Contacts between the two chains:
Residue L55 in protein 2 is in contact with residue L9 in protein 1 (closest heavy-atom distance 4.0 Å).
Residue V126 in protein 2 is in contact with residue W10 in protein 1 (closest heavy-atom distance 4.2 Å).
Residue L168 in protein 2 is in contact with residue L9 in protein 1 (closest heavy-atom distance 3.9 Å).
Residue H166 in protein 2 interacts with residue W10 in protein 1 (closest heavy-atom distance 4.0 Å).
Residue R142 in protein 2 contacts residue S12 in protein 1 (closest heavy-atom distance 2.8 Å).
Residue R142 in protein 2 contacts residue W10 in protein 1 (closest heavy-atom distance 3.1 Å).
Residue H251 in protein 2 interacts with residue W10 in protein 1 (closest heavy-atom distance 2.7 Å).
Residue L144 in protein 2 interacts with residue S12 in protein 1 (closest heavy-atom distance 4.7 Å).
Residue L55 in protein 2 contacts residue Y8 in protein 1 (closest heavy-atom distance 4.0 Å).
Residue L55 in protein 2 is in contact with residue F5 in protein 1 (closest heavy-atom distance 4.1 Å).
Residue A255 in protein 2 contacts residue W10 in protein 1 (closest heavy-atom distance 3.6 Å).
Residue T64 in protein 2 interacts with residue Y8 in protein 1 (closest heavy-atom distance 4.5 Å).
Residue L31 in protein 2 contacts residue Y8 in protein 1 (closest heavy-atom distance 5.0 Å).
Residue Y149 in protein 2 is in contact with residue F5 in protein 1 (closest heavy-atom distance 4.9 Å).
Residue S101 in protein 2 interacts with residue K13 in protein 1 (closest heavy-atom distance 2.6 Å).
Residue Y57 in protein 2 interacts with residue S12 in protein 1 (closest heavy-atom distance 3.0 Å).
Residue V125 in protein 2 contacts residue L9 in protein 1 (closest heavy-atom distance 3.5 Å).
Residue Y57 in protein 2 interacts with residue Y8 in protein 1 (closest heavy-atom distance 4.0 Å).
Residue L66 in protein 2 contacts residue Y8 in protein 1 (closest heavy-atom distance 3.3 Å).
Residue N259 in protein 2 contacts residue S2 in protein 1 (closest heavy-atom distance 3.8 Å).
Residue T127 in protein 2 interacts with residue W10 in protein 1 (closest heavy-atom distance 3.9 Å).
Residue L168 in protein 2 interacts with residue W10 in protein 1 (closest heavy-atom distance 4.1 Å).
Residue L252 in protein 2 contacts residue W10 in protein 1 (closest heavy-atom distance 4.1 Å).
Residue T27 in protein 2 interacts with residue F5 in protein 1 (closest heavy-atom distance 4.5 Å).
Residue N259 in protein 2 interacts with residue K1 in protein 1 (closest heavy-atom distance 3.2 Å).
Residue G99 in protein 2 is in contact with residue K13 in protein 1 (closest heavy-atom distance 4.4 Å).
Residue D254 in protein 2 interacts with residue W10 in protein 1 (closest heavy-atom distance 3.7 Å).
Residue L123 in protein 2 contacts residue L9 in protein 1 (closest heavy-atom distance 4.1 Å).
Residue R53 in protein 2 contacts residue F5 in protein 1 (closest heavy-atom distance 3.5 Å).
Residue T59 in protein 2 interacts with residue K13 in protein 1 (closest heavy-atom distance 4.9 Å).
Residue R142 in protein 2 is in contact with residue S11 in protein 1 (closest heavy-atom distance 3.2 Å).
Residue T64 in protein 2 interacts with residue K13 in protein 1 (closest heavy-atom distance 4.9 Å).
Residue E230 in protein 2 interacts with residue K1 in protein 1 (closest heavy-atom distance 4.7 Å).
Residue M258 in protein 2 is in contact with residue S2 in protein 1 (closest heavy-atom distance 4.8 Å).
Residue S257 in protein 2 interacts with residue S2 in protein 1 (closest heavy-atom distance 4.8 Å).
Residue V29 in protein 2 contacts residue Y8 in protein 1 (closest heavy-atom distance 3.5 Å).
Residue L66 in protein 2 is in contact with residue F5 in protein 1 (closest heavy-atom distance 3.1 Å).
Residue V125 in protein 2 is in contact with residue W10 in protein 1 (closest heavy-atom distance 3.8 Å).
Residue T54 in protein 2 contacts residue F5 in protein 1 (closest heavy-atom distance 3.8 Å).
Residue L150 in protein 2 interacts with residue L9 in protein 1 (closest heavy-atom distance 4.1 Å).
Residue R142 in protein 2 interacts with residue K13 in protein 1 (closest heavy-atom distance 4.2 Å).
Residue S100 in protein 2 is in contact with residue K13 in protein 1 (closest heavy-atom distance 3.4 Å).
Residue R142 in protein 2 contacts residue Y8 in protein 1 (closest heavy-atom distance 3.0 Å).
Residue E68 in protein 2 is in contact with residue F5 in protein 1 (closest heavy-atom distance 3.6 Å).
Residue G99 in protein 2 interacts with residue S12 in protein 1 (closest heavy-atom distance 4.8 Å).
Residue L144 in protein 2 interacts with residue L9 in protein 1 (closest heavy-atom distance 4.5 Å).
Residue H251 in protein 2 contacts residue L9 in protein 1 (closest heavy-atom distance 3.6 Å).
Residue R142 in protein 2 is in contact with residue L9 in protein 1 (closest heavy-atom distance 2.9 Å).
Residue L144 in protein 2 is in contact with residue Y8 in protein 1 (closest heavy-atom distance 4.9 Å).
Residue E42 in protein 2 interacts with residue D3 in protein 1 (closest heavy-atom distance 4.5 Å).
Residue F167 in protein 2 contacts residue W10 in protein 1 (closest heavy-atom distance 4.1 Å).
Residue R25 in protein 2 interacts with residue D3 in protein 1 (closest heavy-atom distance 4.1 Å).
Residue L55 in protein 2 contacts residue S12 in protein 1 (closest heavy-atom distance 4.9 Å).
Residue Y57 in protein 2 interacts with residue K13 in protein 1 (closest heavy-atom distance 2.9 Å).

These two protein chains interact to form a complex.

Sequence of protein 1:
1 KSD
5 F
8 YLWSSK

Sequence of protein 2:
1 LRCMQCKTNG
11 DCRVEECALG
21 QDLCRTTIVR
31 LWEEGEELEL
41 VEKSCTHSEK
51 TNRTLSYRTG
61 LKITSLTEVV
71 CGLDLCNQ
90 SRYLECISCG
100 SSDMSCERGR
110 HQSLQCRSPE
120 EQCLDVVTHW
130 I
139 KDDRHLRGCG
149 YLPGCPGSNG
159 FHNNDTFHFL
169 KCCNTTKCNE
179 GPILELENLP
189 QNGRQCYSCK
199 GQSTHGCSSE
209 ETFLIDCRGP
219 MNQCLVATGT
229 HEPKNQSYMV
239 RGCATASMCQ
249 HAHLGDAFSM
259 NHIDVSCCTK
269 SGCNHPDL